Sequence of chain B:
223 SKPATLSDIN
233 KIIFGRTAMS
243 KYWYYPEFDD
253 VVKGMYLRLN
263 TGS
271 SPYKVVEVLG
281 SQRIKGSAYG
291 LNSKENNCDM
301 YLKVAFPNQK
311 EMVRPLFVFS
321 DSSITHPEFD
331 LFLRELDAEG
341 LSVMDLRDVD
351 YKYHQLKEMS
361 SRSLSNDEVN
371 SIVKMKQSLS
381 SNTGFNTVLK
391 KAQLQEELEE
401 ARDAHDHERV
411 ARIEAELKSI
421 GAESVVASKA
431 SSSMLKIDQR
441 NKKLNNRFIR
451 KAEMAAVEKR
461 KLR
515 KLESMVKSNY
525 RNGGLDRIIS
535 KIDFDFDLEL

The following describes two proteins that form a bound complex.

Interface contacts:
Residue K294 in chain B is in contact with residue E108 in chain A (closest heavy-atom distance 3.4 Å).
Residue S428 in chain B contacts residue T110 in chain A (closest heavy-atom distance 4.4 Å).
Residue E295 in chain B is in contact with residue H150 in chain A (closest heavy-atom distance 4.8 Å).
Residue E295 in chain B is in contact with residue E107 in chain A (closest heavy-atom distance 4.3 Å).
Residue V426 in chain B interacts with residue G109 in chain A (closest heavy-atom distance 4.8 Å).
Residue A430 in chain B interacts with residue K146 in chain A (closest heavy-atom distance 4.6 Å).
Residue V426 in chain B contacts residue E108 in chain A (closest heavy-atom distance 4.6 Å).

Sequence of chain A:
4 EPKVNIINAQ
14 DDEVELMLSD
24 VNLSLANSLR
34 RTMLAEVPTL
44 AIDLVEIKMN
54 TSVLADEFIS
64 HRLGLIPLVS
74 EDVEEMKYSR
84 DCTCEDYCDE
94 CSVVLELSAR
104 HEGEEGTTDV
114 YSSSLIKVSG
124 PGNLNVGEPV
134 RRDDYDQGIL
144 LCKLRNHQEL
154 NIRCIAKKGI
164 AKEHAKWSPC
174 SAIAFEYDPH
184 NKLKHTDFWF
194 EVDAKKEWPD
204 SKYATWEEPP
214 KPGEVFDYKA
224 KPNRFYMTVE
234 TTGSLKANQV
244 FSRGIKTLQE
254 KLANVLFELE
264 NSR